Residue-level contacts at the interface:
Residue A83 in chain B is in contact with residue I7 in chain A (closest heavy-atom distance 3.9 Å).
Residue A79 in chain B contacts residue V10 in chain A (closest heavy-atom distance 4.2 Å).
Residue A83 in chain B is in contact with residue V10 in chain A (closest heavy-atom distance 3.9 Å).
Residue I26 in chain B is in contact with residue D8 in chain A (closest heavy-atom distance 4.4 Å).
Residue E29 in chain B interacts with residue V4 in chain A (closest heavy-atom distance 3.9 Å).
Residue H75 in chain B is in contact with residue P3 in chain A (closest heavy-atom distance 3.2 Å).
Residue A27 in chain B is in contact with residue I7 in chain A (closest heavy-atom distance 4.6 Å).
Residue I26 in chain B contacts residue T5 in chain A (closest heavy-atom distance 4.2 Å).
Residue H75 in chain B contacts residue T5 in chain A (closest heavy-atom distance 2.6 Å).
Residue Q45 in chain B is in contact with residue D8 in chain A (closest heavy-atom distance 3.9 Å).
Residue V42 in chain B contacts residue V4 in chain A (closest heavy-atom distance 4.2 Å).
Residue R80 in chain B interacts with residue V10 in chain A (closest heavy-atom distance 4.6 Å).
Residue A27 in chain B is in contact with residue T5 in chain A (closest heavy-atom distance 3.1 Å).
Residue L24 in chain B interacts with residue D8 in chain A (closest heavy-atom distance 2.9 Å).
Residue I28 in chain B interacts with residue P3 in chain A (closest heavy-atom distance 3.8 Å).
Residue A79 in chain B interacts with residue T5 in chain A (closest heavy-atom distance 4.0 Å).
Residue G30 in chain B contacts residue P3 in chain A (closest heavy-atom distance 3.0 Å).
Residue T34 in chain B is in contact with residue P3 in chain A (closest heavy-atom distance 4.4 Å).
Residue G30 in chain B contacts residue L2 in chain A (closest heavy-atom distance 4.0 Å).
Residue I26 in chain B interacts with residue I7 in chain A (closest heavy-atom distance 2.9 Å).
Residue Q36 in chain B interacts with residue L2 in chain A (closest heavy-atom distance 3.4 Å).
Residue A27 in chain B contacts residue V4 in chain A (closest heavy-atom distance 4.3 Å).
Residue R35 in chain B interacts with residue L2 in chain A (closest heavy-atom distance 3.6 Å).
Residue T34 in chain B contacts residue L2 in chain A (closest heavy-atom distance 4.6 Å).
Residue I26 in chain B is in contact with residue F6 in chain A (closest heavy-atom distance 3.7 Å).
Residue I28 in chain B contacts residue T5 in chain A (closest heavy-atom distance 2.9 Å).
Residue E29 in chain B is in contact with residue L2 in chain A (closest heavy-atom distance 3.5 Å).
Residue L24 in chain B is in contact with residue I7 in chain A (closest heavy-atom distance 3.9 Å).
Residue Q45 in chain B is in contact with residue F6 in chain A (closest heavy-atom distance 3.5 Å).
Residue I28 in chain B contacts residue V4 in chain A (closest heavy-atom distance 3.2 Å).
Residue T23 in chain B interacts with residue D8 in chain A (closest heavy-atom distance 3.4 Å).
Residue I82 in chain B interacts with residue I7 in chain A (closest heavy-atom distance 4.0 Å).
Residue T43 in chain B contacts residue F6 in chain A (closest heavy-atom distance 4.1 Å).
Residue E29 in chain B contacts residue P3 in chain A (closest heavy-atom distance 3.0 Å).
Residue A27 in chain B contacts residue F6 in chain A (closest heavy-atom distance 3.8 Å).
Residue I28 in chain B interacts with residue I7 in chain A (closest heavy-atom distance 4.2 Å).
Residue G25 in chain B contacts residue D8 in chain A (closest heavy-atom distance 2.7 Å).
Residue H75 in chain B is in contact with residue V4 in chain A (closest heavy-atom distance 3.5 Å).
Residue A79 in chain B interacts with residue I7 in chain A (closest heavy-atom distance 3.8 Å).
Residue F86 in chain B interacts with residue D8 in chain A (closest heavy-atom distance 4.7 Å).

This data describes a binding interaction between two proteins.

Sequence of chain B:
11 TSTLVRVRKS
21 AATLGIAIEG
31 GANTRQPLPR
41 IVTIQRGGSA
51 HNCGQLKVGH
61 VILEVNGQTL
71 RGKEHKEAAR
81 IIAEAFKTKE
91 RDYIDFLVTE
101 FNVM

Sequence of chain A:
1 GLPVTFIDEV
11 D